This data describes a binding interaction between two proteins.

Contacts between the two chains:
Residue F13 in the first protein interacts with residue L16 in the second protein (closest heavy-atom distance 3.6 Å).
Residue N93 in the first protein is in contact with residue R11 in the second protein (closest heavy-atom distance 3.4 Å).
Residue V20 in the first protein interacts with residue L17 in the second protein (closest heavy-atom distance 4.3 Å).
Residue K24 in the first protein is in contact with residue N25 in the second protein (closest heavy-atom distance 2.8 Å).
Residue L41 in the first protein is in contact with residue L17 in the second protein (closest heavy-atom distance 3.9 Å).
Residue F85 in the first protein is in contact with residue F14 in the second protein (closest heavy-atom distance 4.7 Å).
Residue L89 in the first protein is in contact with residue F14 in the second protein (closest heavy-atom distance 3.8 Å).
Residue Q9 in the first protein interacts with residue R11 in the second protein (closest heavy-atom distance 4.0 Å).
Residue K35 in the first protein contacts residue Q28 in the second protein (closest heavy-atom distance 3.8 Å).
Residue F88 in the first protein interacts with residue L17 in the second protein (closest heavy-atom distance 3.6 Å).
Residue V20 in the first protein contacts residue N25 in the second protein (closest heavy-atom distance 4.4 Å).
Residue Q45 in the first protein is in contact with residue I18 in the second protein (closest heavy-atom distance 4.3 Å).
Residue Q9 in the first protein contacts residue L16 in the second protein (closest heavy-atom distance 5.0 Å).
Residue I17 in the first protein contacts residue A20 in the second protein (closest heavy-atom distance 3.6 Å).
Residue V20 in the first protein interacts with residue A21 in the second protein (closest heavy-atom distance 3.8 Å).
Residue L5 in the first protein is in contact with residue P8 in the second protein (closest heavy-atom distance 4.9 Å).
Residue E39 in the first protein is in contact with residue Q30 in the second protein (closest heavy-atom distance 4.6 Å).
Residue Y44 in the first protein is in contact with residue F14 in the second protein (closest heavy-atom distance 3.6 Å).
Residue L5 in the first protein contacts residue L10 in the second protein (closest heavy-atom distance 4.1 Å).
Residue Q9 in the first protein is in contact with residue R12 in the second protein (closest heavy-atom distance 4.9 Å).
Residue K24 in the first protein interacts with residue R24 in the second protein (closest heavy-atom distance 2.9 Å).
Residue H42 in the first protein contacts residue F29 in the second protein (closest heavy-atom distance 3.5 Å).
Residue L41 in the first protein contacts residue F14 in the second protein (closest heavy-atom distance 4.8 Å).
Residue Y19 in the first protein contacts residue L17 in the second protein (closest heavy-atom distance 3.8 Å).
Residue V20 in the first protein contacts residue R24 in the second protein (closest heavy-atom distance 3.9 Å).
Residue E64 in the first protein interacts with residue F14 in the second protein (closest heavy-atom distance 4.0 Å).
Residue F13 in the first protein contacts residue E23 in the second protein (closest heavy-atom distance 4.5 Å).
Residue L38 in the first protein contacts residue F29 in the second protein (closest heavy-atom distance 3.5 Å).
Residue F13 in the first protein interacts with residue A20 in the second protein (closest heavy-atom distance 4.0 Å).
Residue E39 in the first protein is in contact with residue Q28 in the second protein (closest heavy-atom distance 3.7 Å).
Residue Q48 in the first protein interacts with residue E15 in the second protein (closest heavy-atom distance 4.8 Å).
Residue A16 in the first protein is in contact with residue L16 in the second protein (closest heavy-atom distance 3.5 Å).
Residue V20 in the first protein contacts residue A20 in the second protein (closest heavy-atom distance 4.0 Å).
Residue F85 in the first protein contacts residue L17 in the second protein (closest heavy-atom distance 4.6 Å).
Residue V67 in the first protein contacts residue F14 in the second protein (closest heavy-atom distance 3.7 Å).
Residue F13 in the first protein interacts with residue A19 in the second protein (closest heavy-atom distance 4.0 Å).
Residue L41 in the first protein is in contact with residue I18 in the second protein (closest heavy-atom distance 3.9 Å).
Residue Y34 in the first protein is in contact with residue R24 in the second protein (closest heavy-atom distance 4.8 Å).
Residue A16 in the first protein interacts with residue A20 in the second protein (closest heavy-atom distance 3.5 Å).
Residue Y34 in the first protein interacts with residue N25 in the second protein (closest heavy-atom distance 2.6 Å).
Residue Y44 in the first protein is in contact with residue I18 in the second protein (closest heavy-atom distance 4.2 Å).
Residue N7 in the first protein interacts with residue L10 in the second protein (closest heavy-atom distance 4.0 Å).
Residue E12 in the first protein contacts residue L16 in the second protein (closest heavy-atom distance 3.5 Å).
Residue L38 in the first protein is in contact with residue N25 in the second protein (closest heavy-atom distance 3.5 Å).
Residue H42 in the first protein interacts with residue Q30 in the second protein (closest heavy-atom distance 3.1 Å).
Residue F88 in the first protein is in contact with residue P13 in the second protein (closest heavy-atom distance 3.0 Å).
Residue L41 in the first protein interacts with residue F29 in the second protein (closest heavy-atom distance 4.2 Å).
Residue L38 in the first protein is in contact with residue A21 in the second protein (closest heavy-atom distance 4.2 Å).
Residue F88 in the first protein is in contact with residue L16 in the second protein (closest heavy-atom distance 4.0 Å).
Residue S94 in the first protein is in contact with residue R11 in the second protein (closest heavy-atom distance 3.7 Å).
Residue L41 in the first protein contacts residue A21 in the second protein (closest heavy-atom distance 3.8 Å).
Residue I17 in the first protein contacts residue E23 in the second protein (closest heavy-atom distance 4.6 Å).
Residue L89 in the first protein is in contact with residue P13 in the second protein (closest heavy-atom distance 4.8 Å).
Residue F88 in the first protein interacts with residue F14 in the second protein (closest heavy-atom distance 4.7 Å).
Residue F37 in the first protein contacts residue L17 in the second protein (closest heavy-atom distance 4.3 Å).
Residue N8 in the first protein interacts with residue L10 in the second protein (closest heavy-atom distance 3.2 Å).
Residue I17 in the first protein is in contact with residue R24 in the second protein (closest heavy-atom distance 4.1 Å).
Residue Q9 in the first protein interacts with residue L10 in the second protein (closest heavy-atom distance 3.1 Å).
Residue A16 in the first protein contacts residue L17 in the second protein (closest heavy-atom distance 3.8 Å).
Residue L38 in the first protein interacts with residue Q28 in the second protein (closest heavy-atom distance 3.7 Å).

Sequence of the first protein:
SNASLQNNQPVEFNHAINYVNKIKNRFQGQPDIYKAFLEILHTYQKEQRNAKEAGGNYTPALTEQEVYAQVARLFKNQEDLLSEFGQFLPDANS

Sequence of the second protein:
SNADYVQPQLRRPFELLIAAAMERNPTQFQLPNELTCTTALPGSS